Sequence of protein 2:
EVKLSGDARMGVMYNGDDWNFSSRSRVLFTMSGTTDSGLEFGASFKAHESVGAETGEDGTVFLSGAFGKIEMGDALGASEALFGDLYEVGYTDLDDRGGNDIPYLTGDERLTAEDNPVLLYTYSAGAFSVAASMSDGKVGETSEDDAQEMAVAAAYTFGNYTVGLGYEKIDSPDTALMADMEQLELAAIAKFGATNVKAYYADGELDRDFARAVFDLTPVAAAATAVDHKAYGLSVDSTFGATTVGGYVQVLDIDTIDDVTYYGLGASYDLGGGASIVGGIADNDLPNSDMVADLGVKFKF

These two protein chains interact to form a complex.

Residue-level contacts at the interface:
Residue S143 in protein 1 is in contact with residue N15 in protein 2 (closest heavy-atom distance 3.1 Å).
Residue E54 in protein 1 is in contact with residue R24 in protein 2 (closest heavy-atom distance 3.3 Å).
Residue S143 in protein 1 is in contact with residue D17 in protein 2 (closest heavy-atom distance 3.7 Å).
Residue E141 in protein 1 interacts with residue M13 in protein 2 (closest heavy-atom distance 3.8 Å).
Residue M134 in protein 1 contacts residue F21 in protein 2 (closest heavy-atom distance 3.6 Å).
Residue F62 in protein 1 is in contact with residue F299 in protein 2 (closest heavy-atom distance 3.7 Å).
Residue F41 in protein 1 is in contact with residue F301 in protein 2 (closest heavy-atom distance 3.4 Å).
Residue F45 in protein 1 contacts residue V27 in protein 2 (closest heavy-atom distance 3.7 Å).
Residue S143 in protein 1 interacts with residue D18 in protein 2 (closest heavy-atom distance 2.9 Å).
Residue V2 in protein 1 interacts with residue L4 in protein 2 (closest heavy-atom distance 3.7 Å).
Residue A53 in protein 1 interacts with residue S25 in protein 2 (closest heavy-atom distance 3.1 Å).
Residue T35 in protein 1 contacts residue L271 in protein 2 (closest heavy-atom distance 3.4 Å).
Residue E141 in protein 1 interacts with residue N15 in protein 2 (closest heavy-atom distance 3.4 Å).
Residue G42 in protein 1 interacts with residue F301 in protein 2 (closest heavy-atom distance 3.8 Å).
Residue M31 in protein 1 contacts residue V27 in protein 2 (closest heavy-atom distance 3.9 Å).
Residue V61 in protein 1 contacts residue A8 in protein 2 (closest heavy-atom distance 3.8 Å).
Residue A43 in protein 1 is in contact with residue A8 in protein 2 (closest heavy-atom distance 3.8 Å).
Residue A43 in protein 1 contacts residue S25 in protein 2 (closest heavy-atom distance 3.8 Å).
Residue M72 in protein 1 interacts with residue F21 in protein 2 (closest heavy-atom distance 3.9 Å).
Residue F62 in protein 1 contacts residue M10 in protein 2 (closest heavy-atom distance 3.7 Å).
Residue T35 in protein 1 interacts with residue A275 in protein 2 (closest heavy-atom distance 3.7 Å).
Residue F41 in protein 1 is in contact with residue F299 in protein 2 (closest heavy-atom distance 3.6 Å).
Residue G56 in protein 1 interacts with residue S23 in protein 2 (closest heavy-atom distance 3.4 Å).
Residue P117 in protein 1 interacts with residue S23 in protein 2 (closest heavy-atom distance 3.2 Å).
Residue L63 in protein 1 interacts with residue M10 in protein 2 (closest heavy-atom distance 3.6 Å).
Residue T34 in protein 1 contacts residue G273 in protein 2 (closest heavy-atom distance 3.3 Å).
Residue K138 in protein 1 interacts with residue D18 in protein 2 (closest heavy-atom distance 3.7 Å).
Residue D136 in protein 1 contacts residue F21 in protein 2 (closest heavy-atom distance 2.9 Å).
Residue T35 in protein 1 is in contact with residue G272 in protein 2 (closest heavy-atom distance 3.4 Å).
Residue M31 in protein 1 is in contact with residue R26 in protein 2 (closest heavy-atom distance 3.7 Å).
Residue K138 in protein 1 is in contact with residue N20 in protein 2 (closest heavy-atom distance 3.3 Å).
Residue F41 in protein 1 interacts with residue A275 in protein 2 (closest heavy-atom distance 3.6 Å).
Residue P117 in protein 1 interacts with residue F21 in protein 2 (closest heavy-atom distance 3.5 Å).
Residue F45 in protein 1 is in contact with residue S25 in protein 2 (closest heavy-atom distance 3.2 Å).
Residue A53 in protein 1 is in contact with residue R24 in protein 2 (closest heavy-atom distance 3.4 Å).
Residue S135 in protein 1 contacts residue F21 in protein 2 (closest heavy-atom distance 3.8 Å).
Residue E141 in protein 1 contacts residue S22 in protein 2 (closest heavy-atom distance 2.8 Å).
Residue L119 in protein 1 is in contact with residue F21 in protein 2 (closest heavy-atom distance 3.7 Å).
Residue V2 in protein 1 is in contact with residue S5 in protein 2 (closest heavy-atom distance 3.7 Å).
Residue S50 in protein 1 is in contact with residue H48 in protein 2 (closest heavy-atom distance 3.4 Å).
Residue T142 in protein 1 is in contact with residue N15 in protein 2 (closest heavy-atom distance 3.4 Å).
Residue D36 in protein 1 interacts with residue L271 in protein 2 (closest heavy-atom distance 3.1 Å).
Residue F41 in protein 1 interacts with residue G273 in protein 2 (closest heavy-atom distance 3.3 Å).
Residue T55 in protein 1 contacts residue S23 in protein 2 (closest heavy-atom distance 3.5 Å).
Residue M72 in protein 1 is in contact with residue G11 in protein 2 (closest heavy-atom distance 3.8 Å).
Residue E1 in protein 1 interacts with residue F301 in protein 2 (closest heavy-atom distance 2.8 Å).
Residue D36 in protein 1 interacts with residue G272 in protein 2 (closest heavy-atom distance 3.6 Å).
Residue T142 in protein 1 interacts with residue N20 in protein 2 (closest heavy-atom distance 3.0 Å).
Residue E141 in protein 1 interacts with residue N20 in protein 2 (closest heavy-atom distance 3.3 Å).
Residue M31 in protein 1 is in contact with residue F301 in protein 2 (closest heavy-atom distance 3.5 Å).
Residue M72 in protein 1 is in contact with residue S23 in protein 2 (closest heavy-atom distance 3.5 Å).
Residue D136 in protein 1 interacts with residue N20 in protein 2 (closest heavy-atom distance 3.0 Å).
Residue E54 in protein 1 is in contact with residue H48 in protein 2 (closest heavy-atom distance 3.7 Å).
Residue V61 in protein 1 interacts with residue M10 in protein 2 (closest heavy-atom distance 3.8 Å).
Residue E54 in protein 1 interacts with residue S25 in protein 2 (closest heavy-atom distance 3.8 Å).
Residue S50 in protein 1 contacts residue A47 in protein 2 (closest heavy-atom distance 3.5 Å).
Residue V61 in protein 1 contacts residue R24 in protein 2 (closest heavy-atom distance 3.4 Å).
Residue V61 in protein 1 is in contact with residue F299 in protein 2 (closest heavy-atom distance 3.6 Å).
Residue S32 in protein 1 contacts residue F301 in protein 2 (closest heavy-atom distance 3.5 Å).
Residue G140 in protein 1 contacts residue N20 in protein 2 (closest heavy-atom distance 2.8 Å).

Sequence of protein 1:
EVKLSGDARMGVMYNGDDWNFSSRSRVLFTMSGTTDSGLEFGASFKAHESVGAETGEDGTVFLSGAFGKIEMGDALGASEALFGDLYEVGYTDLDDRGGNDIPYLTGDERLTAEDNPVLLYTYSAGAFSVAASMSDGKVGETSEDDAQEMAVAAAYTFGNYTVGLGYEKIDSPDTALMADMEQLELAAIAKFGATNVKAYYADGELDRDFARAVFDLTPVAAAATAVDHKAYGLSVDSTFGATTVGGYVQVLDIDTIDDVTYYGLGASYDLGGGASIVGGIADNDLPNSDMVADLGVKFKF